Sequence of protein 2:
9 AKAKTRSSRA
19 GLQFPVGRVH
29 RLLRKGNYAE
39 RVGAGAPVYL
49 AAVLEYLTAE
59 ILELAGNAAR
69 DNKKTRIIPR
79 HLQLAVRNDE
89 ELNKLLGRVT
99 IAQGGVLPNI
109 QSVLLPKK

Sequence of protein 1:
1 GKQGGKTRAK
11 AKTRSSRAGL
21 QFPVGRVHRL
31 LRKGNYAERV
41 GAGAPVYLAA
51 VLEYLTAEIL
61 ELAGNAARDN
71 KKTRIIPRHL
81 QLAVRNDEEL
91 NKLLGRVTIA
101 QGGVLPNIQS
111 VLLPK

The following describes two proteins that form a bound complex.

Interface contacts:
Residue A37 in protein 1 interacts with residue N35 in protein 2 (closest heavy-atom distance 3.0 Å).
Residue N35 in protein 1 is in contact with residue N35 in protein 2 (closest heavy-atom distance 3.0 Å).
Residue N35 in protein 1 contacts residue E38 in protein 2 (closest heavy-atom distance 3.1 Å).
Residue Y36 in protein 1 contacts residue N35 in protein 2 (closest heavy-atom distance 3.3 Å).
Residue E38 in protein 1 contacts residue N35 in protein 2 (closest heavy-atom distance 2.9 Å).
Residue N35 in protein 1 contacts residue A37 in protein 2 (closest heavy-atom distance 3.4 Å).
Residue N35 in protein 1 interacts with residue Y36 in protein 2 (closest heavy-atom distance 4.4 Å).
Residue E38 in protein 1 is in contact with residue R32 in protein 2 (closest heavy-atom distance 4.8 Å).